Sequence of chain A:
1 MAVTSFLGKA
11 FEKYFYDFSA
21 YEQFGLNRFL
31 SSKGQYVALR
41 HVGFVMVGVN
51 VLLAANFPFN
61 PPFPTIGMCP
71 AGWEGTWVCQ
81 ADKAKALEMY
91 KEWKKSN

The following describes two proteins that form a bound complex.

Sequence of chain B:
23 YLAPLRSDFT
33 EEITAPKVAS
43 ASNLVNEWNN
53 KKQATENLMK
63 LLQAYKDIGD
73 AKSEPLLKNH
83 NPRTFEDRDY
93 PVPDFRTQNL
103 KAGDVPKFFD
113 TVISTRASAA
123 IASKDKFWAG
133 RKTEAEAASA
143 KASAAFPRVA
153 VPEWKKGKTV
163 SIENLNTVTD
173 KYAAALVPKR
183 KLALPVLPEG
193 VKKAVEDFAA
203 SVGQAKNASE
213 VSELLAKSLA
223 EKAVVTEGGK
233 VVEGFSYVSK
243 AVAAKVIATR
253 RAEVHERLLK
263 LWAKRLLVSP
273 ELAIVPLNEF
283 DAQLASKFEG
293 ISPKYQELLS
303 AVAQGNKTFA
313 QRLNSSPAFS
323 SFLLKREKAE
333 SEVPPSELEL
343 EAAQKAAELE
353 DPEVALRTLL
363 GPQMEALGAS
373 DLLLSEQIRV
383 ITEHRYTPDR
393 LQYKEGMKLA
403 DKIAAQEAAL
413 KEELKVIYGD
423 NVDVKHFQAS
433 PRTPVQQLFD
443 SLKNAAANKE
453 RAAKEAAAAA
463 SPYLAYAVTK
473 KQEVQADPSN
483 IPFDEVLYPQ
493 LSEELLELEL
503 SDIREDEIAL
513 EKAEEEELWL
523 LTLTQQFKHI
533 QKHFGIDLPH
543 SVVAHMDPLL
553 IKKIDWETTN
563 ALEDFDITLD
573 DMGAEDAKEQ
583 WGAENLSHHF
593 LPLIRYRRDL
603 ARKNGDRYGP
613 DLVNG

Residue-level contacts at the interface:
Residue R328 in chain B contacts residue K13 in chain A (closest heavy-atom distance 4.7 Å).
Residue K327 in chain B contacts residue E12 in chain A (closest heavy-atom distance 3.4 Å).
Residue F324 in chain B interacts with residue Y16 in chain A (closest heavy-atom distance 2.3 Å).
Residue R328 in chain B interacts with residue D17 in chain A (closest heavy-atom distance 3.4 Å).
Residue L325 in chain B interacts with residue F15 in chain A (closest heavy-atom distance 4.5 Å).
Residue F324 in chain B interacts with residue E12 in chain A (closest heavy-atom distance 3.7 Å).
Residue L325 in chain B contacts residue Y16 in chain A (closest heavy-atom distance 3.4 Å).
Residue F324 in chain B is in contact with residue G8 in chain A (closest heavy-atom distance 4.9 Å).
Residue F324 in chain B contacts residue F15 in chain A (closest heavy-atom distance 3.7 Å).
Residue F324 in chain B is in contact with residue F11 in chain A (closest heavy-atom distance 3.4 Å).
Residue L326 in chain B is in contact with residue Y16 in chain A (closest heavy-atom distance 4.0 Å).
Residue R328 in chain B interacts with residue Y16 in chain A (closest heavy-atom distance 2.8 Å).
Residue K327 in chain B contacts residue Y16 in chain A (closest heavy-atom distance 3.8 Å).
Residue R328 in chain B contacts residue E12 in chain A (closest heavy-atom distance 4.1 Å).